The following describes two proteins that form a bound complex.

Contacts between the two chains:
Residue Q1034 in protein 1 contacts residue R324 in protein 2 (closest heavy-atom distance 3.6 Å).
Residue A602 in protein 1 interacts with residue L76 in protein 2 (closest heavy-atom distance 3.6 Å).
Residue D591 in protein 1 interacts with residue S175 in protein 2 (closest heavy-atom distance 3.9 Å).
Residue R1331 in protein 1 is in contact with residue P129 in protein 2 (closest heavy-atom distance 3.0 Å).
Residue A563 in protein 1 contacts residue L298 in protein 2 (closest heavy-atom distance 4.0 Å).
Residue R605 in protein 1 is in contact with residue D174 in protein 2 (closest heavy-atom distance 3.6 Å).
Residue E647 in protein 1 is in contact with residue N125 in protein 2 (closest heavy-atom distance 3.3 Å).
Residue L613 in protein 1 contacts residue R222 in protein 2 (closest heavy-atom distance 3.6 Å).
Residue R641 in protein 1 interacts with residue Q132 in protein 2 (closest heavy-atom distance 3.6 Å).
Residue Q1034 in protein 1 contacts residue S265 in protein 2 (closest heavy-atom distance 3.1 Å).
Residue I560 in protein 1 is in contact with residue S225 in protein 2 (closest heavy-atom distance 3.6 Å).
Residue N630 in protein 1 contacts residue S202 in protein 2 (closest heavy-atom distance 3.6 Å).
Residue N1329 in protein 1 interacts with residue P129 in protein 2 (closest heavy-atom distance 3.8 Å).
Residue R1331 in protein 1 contacts residue T128 in protein 2 (closest heavy-atom distance 3.5 Å).
Residue E565 in protein 1 is in contact with residue T295 in protein 2 (closest heavy-atom distance 2.7 Å).
Residue N1332 in protein 1 interacts with residue T128 in protein 2 (closest heavy-atom distance 3.6 Å).
Residue Q1034 in protein 1 contacts residue S264 in protein 2 (closest heavy-atom distance 3.6 Å).
Residue R629 in protein 1 interacts with residue K201 in protein 2 (closest heavy-atom distance 3.3 Å).
Residue T726 in protein 1 is in contact with residue S223 in protein 2 (closest heavy-atom distance 3.4 Å).
Residue A595 in protein 1 contacts residue R46 in protein 2 (closest heavy-atom distance 3.8 Å).
Residue A562 in protein 1 is in contact with residue I228 in protein 2 (closest heavy-atom distance 3.2 Å).
Residue I1035 in protein 1 is in contact with residue T203 in protein 2 (closest heavy-atom distance 3.7 Å).
Residue A563 in protein 1 is in contact with residue I228 in protein 2 (closest heavy-atom distance 3.5 Å).
Residue A1333 in protein 1 contacts residue I159 in protein 2 (closest heavy-atom distance 3.3 Å).
Residue N630 in protein 1 contacts residue T203 in protein 2 (closest heavy-atom distance 3.7 Å).
Residue E647 in protein 1 contacts residue T65 in protein 2 (closest heavy-atom distance 3.1 Å).
Residue N598 in protein 1 contacts residue P79 in protein 2 (closest heavy-atom distance 3.8 Å).
Residue T645 in protein 1 interacts with residue N125 in protein 2 (closest heavy-atom distance 3.5 Å).
Residue N639 in protein 1 is in contact with residue T127 in protein 2 (closest heavy-atom distance 3.3 Å).
Residue N1332 in protein 1 is in contact with residue Y161 in protein 2 (closest heavy-atom distance 3.7 Å).
Residue G564 in protein 1 is in contact with residue S225 in protein 2 (closest heavy-atom distance 3.8 Å).
Residue T658 in protein 1 interacts with residue R73 in protein 2 (closest heavy-atom distance 3.5 Å).
Residue A562 in protein 1 contacts residue Y268 in protein 2 (closest heavy-atom distance 4.0 Å).
Residue T615 in protein 1 contacts residue Y161 in protein 2 (closest heavy-atom distance 3.1 Å).
Residue R629 in protein 1 contacts residue T203 in protein 2 (closest heavy-atom distance 3.1 Å).
Residue E565 in protein 1 contacts residue R292 in protein 2 (closest heavy-atom distance 2.5 Å).
Residue Q640 in protein 1 is in contact with residue T127 in protein 2 (closest heavy-atom distance 3.6 Å).
Residue R651 in protein 1 is in contact with residue E64 in protein 2 (closest heavy-atom distance 3.3 Å).
Residue A563 in protein 1 contacts residue S294 in protein 2 (closest heavy-atom distance 2.8 Å).
Residue A1333 in protein 1 is in contact with residue Y161 in protein 2 (closest heavy-atom distance 2.7 Å).
Residue A563 in protein 1 interacts with residue T295 in protein 2 (closest heavy-atom distance 3.3 Å).
Residue N723 in protein 1 is in contact with residue S176 in protein 2 (closest heavy-atom distance 3.9 Å).
Residue G722 in protein 1 is in contact with residue S176 in protein 2 (closest heavy-atom distance 3.8 Å).
Residue S650 in protein 1 interacts with residue E64 in protein 2 (closest heavy-atom distance 3.9 Å).
Residue Q1034 in protein 1 contacts residue S323 in protein 2 (closest heavy-atom distance 3.9 Å).
Residue T643 in protein 1 interacts with residue N125 in protein 2 (closest heavy-atom distance 3.1 Å).
Residue N1332 in protein 1 is in contact with residue P129 in protein 2 (closest heavy-atom distance 3.8 Å).
Residue Q1034 in protein 1 contacts residue Q270 in protein 2 (closest heavy-atom distance 3.4 Å).
Residue N1332 in protein 1 contacts residue V130 in protein 2 (closest heavy-atom distance 3.9 Å).
Residue N1332 in protein 1 contacts residue D163 in protein 2 (closest heavy-atom distance 3.6 Å).
Residue T643 in protein 1 is in contact with residue T127 in protein 2 (closest heavy-atom distance 3.5 Å).
Residue N723 in protein 1 is in contact with residue R222 in protein 2 (closest heavy-atom distance 3.5 Å).
Residue Q610 in protein 1 is in contact with residue E64 in protein 2 (closest heavy-atom distance 3.1 Å).
Residue G596 in protein 1 contacts residue R47 in protein 2 (closest heavy-atom distance 3.7 Å).
Residue S721 in protein 1 contacts residue R222 in protein 2 (closest heavy-atom distance 3.6 Å).
Residue R629 in protein 1 is in contact with residue S202 in protein 2 (closest heavy-atom distance 4.0 Å).
Residue T608 in protein 1 is in contact with residue S176 in protein 2 (closest heavy-atom distance 3.5 Å).
Residue N1332 in protein 1 is in contact with residue Y120 in protein 2 (closest heavy-atom distance 3.5 Å).
Residue N723 in protein 1 is in contact with residue T177 in protein 2 (closest heavy-atom distance 3.4 Å).
Residue T654 in protein 1 interacts with residue G68 in protein 2 (closest heavy-atom distance 3.9 Å).

Sequence of protein 2:
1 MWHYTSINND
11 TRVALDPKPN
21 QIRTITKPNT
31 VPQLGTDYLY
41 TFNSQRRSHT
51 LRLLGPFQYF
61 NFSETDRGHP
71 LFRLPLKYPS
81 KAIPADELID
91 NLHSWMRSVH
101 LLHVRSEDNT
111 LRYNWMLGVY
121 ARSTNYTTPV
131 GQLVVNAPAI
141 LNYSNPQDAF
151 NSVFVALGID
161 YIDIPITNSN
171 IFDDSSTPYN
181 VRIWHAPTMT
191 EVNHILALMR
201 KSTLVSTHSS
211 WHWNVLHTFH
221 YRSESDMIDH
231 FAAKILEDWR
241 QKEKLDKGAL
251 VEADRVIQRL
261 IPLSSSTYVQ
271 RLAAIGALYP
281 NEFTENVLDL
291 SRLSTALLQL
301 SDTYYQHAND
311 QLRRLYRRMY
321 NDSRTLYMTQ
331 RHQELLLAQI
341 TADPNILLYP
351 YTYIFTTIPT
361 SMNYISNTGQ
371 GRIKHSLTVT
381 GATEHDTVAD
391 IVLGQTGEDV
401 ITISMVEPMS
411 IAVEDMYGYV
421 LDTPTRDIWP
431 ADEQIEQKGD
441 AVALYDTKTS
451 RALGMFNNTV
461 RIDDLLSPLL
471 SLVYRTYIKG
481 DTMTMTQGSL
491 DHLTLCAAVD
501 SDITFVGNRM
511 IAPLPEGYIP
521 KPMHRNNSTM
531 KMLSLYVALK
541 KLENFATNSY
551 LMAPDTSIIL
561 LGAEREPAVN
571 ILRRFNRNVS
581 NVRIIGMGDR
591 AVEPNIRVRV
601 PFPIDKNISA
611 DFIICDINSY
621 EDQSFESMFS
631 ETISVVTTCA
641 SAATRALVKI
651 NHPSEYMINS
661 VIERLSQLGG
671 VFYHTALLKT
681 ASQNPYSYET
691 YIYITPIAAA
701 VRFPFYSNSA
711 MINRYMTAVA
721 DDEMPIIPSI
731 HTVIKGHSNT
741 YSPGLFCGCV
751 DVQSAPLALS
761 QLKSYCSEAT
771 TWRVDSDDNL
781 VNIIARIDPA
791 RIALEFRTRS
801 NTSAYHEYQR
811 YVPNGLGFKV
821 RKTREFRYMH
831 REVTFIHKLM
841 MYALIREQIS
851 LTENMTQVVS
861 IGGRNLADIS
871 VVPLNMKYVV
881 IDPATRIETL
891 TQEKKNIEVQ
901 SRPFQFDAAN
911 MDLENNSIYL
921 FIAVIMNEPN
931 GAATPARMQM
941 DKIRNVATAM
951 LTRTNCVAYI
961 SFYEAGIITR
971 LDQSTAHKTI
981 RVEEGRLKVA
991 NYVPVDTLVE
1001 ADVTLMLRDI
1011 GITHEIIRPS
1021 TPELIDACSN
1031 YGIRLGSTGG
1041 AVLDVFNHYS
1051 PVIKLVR

Sequence of protein 1:
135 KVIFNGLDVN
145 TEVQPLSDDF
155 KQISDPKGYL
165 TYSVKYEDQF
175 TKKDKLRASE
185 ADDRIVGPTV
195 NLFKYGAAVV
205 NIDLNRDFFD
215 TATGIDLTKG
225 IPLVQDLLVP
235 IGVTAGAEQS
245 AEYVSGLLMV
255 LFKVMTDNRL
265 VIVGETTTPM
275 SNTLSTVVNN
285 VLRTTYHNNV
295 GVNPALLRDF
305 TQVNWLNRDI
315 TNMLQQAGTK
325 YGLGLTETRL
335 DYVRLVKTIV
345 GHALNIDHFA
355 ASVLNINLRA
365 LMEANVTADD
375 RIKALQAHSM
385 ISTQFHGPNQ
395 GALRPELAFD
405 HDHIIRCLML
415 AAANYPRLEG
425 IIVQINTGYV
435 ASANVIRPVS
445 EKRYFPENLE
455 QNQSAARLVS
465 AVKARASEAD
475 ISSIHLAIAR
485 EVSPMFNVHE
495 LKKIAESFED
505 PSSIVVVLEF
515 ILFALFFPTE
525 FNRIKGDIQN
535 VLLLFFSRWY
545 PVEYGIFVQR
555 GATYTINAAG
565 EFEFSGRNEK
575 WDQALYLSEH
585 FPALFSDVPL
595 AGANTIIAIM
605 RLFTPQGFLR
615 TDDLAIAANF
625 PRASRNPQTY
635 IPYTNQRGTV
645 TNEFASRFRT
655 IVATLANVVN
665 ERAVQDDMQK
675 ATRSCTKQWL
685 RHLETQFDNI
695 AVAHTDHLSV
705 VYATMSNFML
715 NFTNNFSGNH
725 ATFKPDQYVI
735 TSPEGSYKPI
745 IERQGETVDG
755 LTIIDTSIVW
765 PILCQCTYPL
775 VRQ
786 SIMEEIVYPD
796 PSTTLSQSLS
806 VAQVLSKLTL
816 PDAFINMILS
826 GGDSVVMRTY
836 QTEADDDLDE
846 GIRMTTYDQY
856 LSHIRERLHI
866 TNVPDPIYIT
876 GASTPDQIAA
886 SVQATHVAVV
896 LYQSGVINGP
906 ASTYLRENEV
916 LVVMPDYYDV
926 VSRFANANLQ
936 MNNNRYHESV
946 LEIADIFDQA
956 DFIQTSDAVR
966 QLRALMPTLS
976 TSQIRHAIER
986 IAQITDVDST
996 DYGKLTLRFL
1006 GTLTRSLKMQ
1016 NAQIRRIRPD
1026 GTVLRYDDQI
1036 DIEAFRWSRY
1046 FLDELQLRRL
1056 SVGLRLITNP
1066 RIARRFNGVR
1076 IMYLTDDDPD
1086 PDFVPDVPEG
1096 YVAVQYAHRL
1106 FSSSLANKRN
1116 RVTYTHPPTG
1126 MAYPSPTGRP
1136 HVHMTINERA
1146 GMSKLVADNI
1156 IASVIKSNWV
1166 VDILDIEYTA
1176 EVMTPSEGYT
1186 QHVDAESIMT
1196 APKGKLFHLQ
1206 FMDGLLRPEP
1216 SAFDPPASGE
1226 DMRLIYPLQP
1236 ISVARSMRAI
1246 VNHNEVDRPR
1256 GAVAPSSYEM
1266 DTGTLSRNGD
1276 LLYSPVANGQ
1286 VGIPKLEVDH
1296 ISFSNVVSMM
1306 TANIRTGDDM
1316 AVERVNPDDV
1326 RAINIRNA